Interface contacts:
Residue Y27 in chain B interacts with residue P1 in chain A (closest heavy-atom distance 3.8 Å).
Residue D89 in chain B interacts with residue R11 in chain A (closest heavy-atom distance 3.4 Å).
Residue H67 in chain B interacts with residue R15 in chain A (closest heavy-atom distance 2.9 Å).
Residue F15 in chain B contacts residue R5 in chain A (closest heavy-atom distance 3.7 Å).
Residue Y37 in chain B contacts residue R11 in chain A (closest heavy-atom distance 3.2 Å).
Residue G97 in chain B interacts with residue R5 in chain A (closest heavy-atom distance 3.6 Å).
Residue H67 in chain B is in contact with residue C17 in chain A (closest heavy-atom distance 3.5 Å).
Residue V132 in chain B is in contact with residue P14 in chain A (closest heavy-atom distance 3.9 Å).
Residue F29 in chain B is in contact with residue S8 in chain A (closest heavy-atom distance 3.7 Å).
Residue E94 in chain B interacts with residue I7 in chain A (closest heavy-atom distance 3.5 Å).
Residue E33 in chain B is in contact with residue R4 in chain A (closest heavy-atom distance 2.7 Å).
Residue I90 in chain B contacts residue I10 in chain A (closest heavy-atom distance 3.8 Å).
Residue P92 in chain B is in contact with residue I7 in chain A (closest heavy-atom distance 3.6 Å).
Residue F29 in chain B interacts with residue A9 in chain A (closest heavy-atom distance 2.9 Å).
Residue D16 in chain B contacts residue R5 in chain A (closest heavy-atom distance 2.8 Å).
Residue S31 in chain B is in contact with residue S8 in chain A (closest heavy-atom distance 2.9 Å).
Residue Y37 in chain B is in contact with residue F13 in chain A (closest heavy-atom distance 3.7 Å).
Residue G98 in chain B interacts with residue P1 in chain A (closest heavy-atom distance 3.3 Å).
Residue G86 in chain B contacts residue K12 in chain A (closest heavy-atom distance 3.3 Å).
Residue N133 in chain B contacts residue R15 in chain A (closest heavy-atom distance 2.9 Å).
Residue K30 in chain B is in contact with residue A9 in chain A (closest heavy-atom distance 3.9 Å).
Residue A95 in chain B contacts residue S8 in chain A (closest heavy-atom distance 3.9 Å).
Residue H67 in chain B is in contact with residue D16 in chain A (closest heavy-atom distance 3.5 Å).
Residue W57 in chain B contacts residue I10 in chain A (closest heavy-atom distance 3.4 Å).
Residue G86 in chain B is in contact with residue P14 in chain A (closest heavy-atom distance 3.8 Å).
Residue Y27 in chain B interacts with residue P2 in chain A (closest heavy-atom distance 3.5 Å).
Residue C135 in chain B interacts with residue P14 in chain A (closest heavy-atom distance 3.8 Å).
Residue F29 in chain B is in contact with residue K3 in chain A (closest heavy-atom distance 3.7 Å).
Residue G97 in chain B contacts residue P1 in chain A (closest heavy-atom distance 3.6 Å).
Residue L28 in chain B interacts with residue A9 in chain A (closest heavy-atom distance 3.8 Å).
Residue N91 in chain B contacts residue A9 in chain A (closest heavy-atom distance 3.3 Å).
Residue E63 in chain B interacts with residue C17 in chain A (closest heavy-atom distance 3.3 Å).
Residue N91 in chain B contacts residue I10 in chain A (closest heavy-atom distance 2.7 Å).
Residue C135 in chain B interacts with residue R15 in chain A (closest heavy-atom distance 3.9 Å).
Residue E63 in chain B contacts residue R11 in chain A (closest heavy-atom distance 3.3 Å).
Residue D16 in chain B contacts residue K3 in chain A (closest heavy-atom distance 2.5 Å).
Residue F29 in chain B interacts with residue R4 in chain A (closest heavy-atom distance 3.3 Å).
Residue V85 in chain B interacts with residue P14 in chain A (closest heavy-atom distance 3.8 Å).
Residue K99 in chain B contacts residue P1 in chain A (closest heavy-atom distance 3.0 Å).
Residue K30 in chain B contacts residue S8 in chain A (closest heavy-atom distance 3.3 Å).
Residue W57 in chain B contacts residue R11 in chain A (closest heavy-atom distance 3.4 Å).
Residue I96 in chain B is in contact with residue R5 in chain A (closest heavy-atom distance 2.8 Å).
Residue F59 in chain B contacts residue R11 in chain A (closest heavy-atom distance 3.3 Å).
Residue V85 in chain B contacts residue K12 in chain A (closest heavy-atom distance 3.6 Å).
Residue E94 in chain B contacts residue R5 in chain A (closest heavy-atom distance 3.6 Å).
Residue D89 in chain B contacts residue K12 in chain A (closest heavy-atom distance 2.6 Å).
Residue F59 in chain B contacts residue P14 in chain A (closest heavy-atom distance 3.8 Å).
Residue A95 in chain B is in contact with residue I7 in chain A (closest heavy-atom distance 3.8 Å).
Residue G97 in chain B contacts residue K3 in chain A (closest heavy-atom distance 2.5 Å).
Residue K30 in chain B is in contact with residue R4 in chain A (closest heavy-atom distance 3.8 Å).
Residue S34 in chain B contacts residue R4 in chain A (closest heavy-atom distance 3.2 Å).
Residue K30 in chain B is in contact with residue R11 in chain A (closest heavy-atom distance 3.4 Å).
Residue D89 in chain B interacts with residue I10 in chain A (closest heavy-atom distance 3.4 Å).
Residue E63 in chain B contacts residue G18 in chain A (closest heavy-atom distance 2.9 Å).
Residue A95 in chain B contacts residue R5 in chain A (closest heavy-atom distance 3.8 Å).
Residue G97 in chain B interacts with residue P2 in chain A (closest heavy-atom distance 3.2 Å).
Residue I64 in chain B interacts with residue C17 in chain A (closest heavy-atom distance 3.8 Å).
Residue K66 in chain B contacts residue D16 in chain A (closest heavy-atom distance 3.4 Å).
Residue S134 in chain B is in contact with residue R15 in chain A (closest heavy-atom distance 3.5 Å).
Residue F58 in chain B contacts residue R11 in chain A (closest heavy-atom distance 2.9 Å).

Sequence of chain B:
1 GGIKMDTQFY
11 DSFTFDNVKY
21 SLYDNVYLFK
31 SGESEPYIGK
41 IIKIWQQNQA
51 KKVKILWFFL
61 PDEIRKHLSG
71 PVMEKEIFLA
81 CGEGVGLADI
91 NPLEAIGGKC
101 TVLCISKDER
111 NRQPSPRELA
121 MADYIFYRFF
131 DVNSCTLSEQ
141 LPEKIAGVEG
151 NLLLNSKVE

The following describes two proteins that form a bound complex.

Sequence of chain A:
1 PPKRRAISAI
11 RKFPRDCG